Residue-level contacts at the interface:
Residue G196 in protein 1 interacts with residue K7 in protein 2 (closest heavy-atom distance 3.9 Å).
Residue W193 in protein 1 interacts with residue C14 in protein 2 (closest heavy-atom distance 3.9 Å).
Residue G175 in protein 1 interacts with residue K7 in protein 2 (closest heavy-atom distance 2.7 Å).
Residue S177 in protein 1 contacts residue S8 in protein 2 (closest heavy-atom distance 3.0 Å).
Residue W193 in protein 1 interacts with residue C4 in protein 2 (closest heavy-atom distance 3.4 Å).
Residue V205 in protein 1 is in contact with residue K7 in protein 2 (closest heavy-atom distance 4.7 Å).
Residue F24 in protein 1 interacts with residue K7 in protein 2 (closest heavy-atom distance 4.9 Å).
Residue W193 in protein 1 interacts with residue W5 in protein 2 (closest heavy-atom distance 3.5 Å).
Residue Q174 in protein 1 contacts residue S8 in protein 2 (closest heavy-atom distance 3.5 Å).
Residue W193 in protein 1 is in contact with residue K7 in protein 2 (closest heavy-atom distance 3.8 Å).
Residue Y42 in protein 1 interacts with residue K12 in protein 2 (closest heavy-atom distance 4.0 Å).
Residue S172 in protein 1 contacts residue K7 in protein 2 (closest heavy-atom distance 3.0 Å).
Residue Y206 in protein 1 interacts with residue K7 in protein 2 (closest heavy-atom distance 4.6 Å).
Residue C173 in protein 1 contacts residue K7 in protein 2 (closest heavy-atom distance 3.5 Å).
Residue G194 in protein 1 contacts residue G3 in protein 2 (closest heavy-atom distance 3.7 Å).
Residue S78 in protein 1 contacts residue C14 in protein 2 (closest heavy-atom distance 4.9 Å).
Residue G196 in protein 1 is in contact with residue G3 in protein 2 (closest heavy-atom distance 3.2 Å).
Residue Y22 in protein 1 contacts residue I9 in protein 2 (closest heavy-atom distance 4.0 Å).
Residue H40 in protein 1 interacts with residue K12 in protein 2 (closest heavy-atom distance 2.7 Å).
Residue N79 in protein 1 contacts residue C14 in protein 2 (closest heavy-atom distance 3.6 Å).
Residue C41 in protein 1 interacts with residue S8 in protein 2 (closest heavy-atom distance 4.6 Å).
Residue L81 in protein 1 is in contact with residue T6 in protein 2 (closest heavy-atom distance 3.5 Å).
Residue D176 in protein 1 is in contact with residue K7 in protein 2 (closest heavy-atom distance 3.3 Å).
Residue Q174 in protein 1 contacts residue P11 in protein 2 (closest heavy-atom distance 3.8 Å).
Residue D171 in protein 1 interacts with residue K7 in protein 2 (closest heavy-atom distance 3.2 Å).
Residue S177 in protein 1 is in contact with residue K7 in protein 2 (closest heavy-atom distance 2.6 Å).
Residue G194 in protein 1 is in contact with residue C14 in protein 2 (closest heavy-atom distance 4.8 Å).
Residue G194 in protein 1 contacts residue K7 in protein 2 (closest heavy-atom distance 4.0 Å).
Residue N79 in protein 1 contacts residue F15 in protein 2 (closest heavy-atom distance 2.9 Å).
Residue G194 in protein 1 contacts residue W5 in protein 2 (closest heavy-atom distance 3.1 Å).
Residue S192 in protein 1 interacts with residue W5 in protein 2 (closest heavy-atom distance 4.7 Å).
Residue L81 in protein 1 contacts residue C14 in protein 2 (closest heavy-atom distance 3.7 Å).
Residue C41 in protein 1 contacts residue K12 in protein 2 (closest heavy-atom distance 4.8 Å).
Residue Q155 in protein 1 interacts with residue G16 in protein 2 (closest heavy-atom distance 3.3 Å).
Residue G194 in protein 1 interacts with residue C4 in protein 2 (closest heavy-atom distance 3.8 Å).
Residue S78 in protein 1 contacts residue P13 in protein 2 (closest heavy-atom distance 3.9 Å).
Residue H40 in protein 1 interacts with residue S8 in protein 2 (closest heavy-atom distance 3.5 Å).
Residue H23 in protein 1 interacts with residue I9 in protein 2 (closest heavy-atom distance 3.7 Å).
Residue G175 in protein 1 contacts residue I9 in protein 2 (closest heavy-atom distance 3.6 Å).
Residue C25 in protein 1 interacts with residue S8 in protein 2 (closest heavy-atom distance 3.7 Å).
Residue S195 in protein 1 contacts residue C4 in protein 2 (closest heavy-atom distance 4.5 Å).
Residue Q174 in protein 1 contacts residue I9 in protein 2 (closest heavy-atom distance 4.0 Å).
Residue F24 in protein 1 interacts with residue I9 in protein 2 (closest heavy-atom distance 3.0 Å).
Residue Q174 in protein 1 contacts residue K7 in protein 2 (closest heavy-atom distance 3.4 Å).
Residue G175 in protein 1 is in contact with residue S8 in protein 2 (closest heavy-atom distance 4.0 Å).
Residue Q174 in protein 1 interacts with residue T6 in protein 2 (closest heavy-atom distance 2.9 Å).
Residue S192 in protein 1 interacts with residue T6 in protein 2 (closest heavy-atom distance 3.5 Å).
Residue C197 in protein 1 interacts with residue K7 in protein 2 (closest heavy-atom distance 4.6 Å).
Residue H40 in protein 1 contacts residue K7 in protein 2 (closest heavy-atom distance 3.9 Å).
Residue S195 in protein 1 contacts residue G3 in protein 2 (closest heavy-atom distance 3.3 Å).
Residue S192 in protein 1 interacts with residue K7 in protein 2 (closest heavy-atom distance 3.2 Å).
Residue Q174 in protein 1 contacts residue W5 in protein 2 (closest heavy-atom distance 4.0 Å).
Residue W193 in protein 1 is in contact with residue T6 in protein 2 (closest heavy-atom distance 4.0 Å).
Residue F24 in protein 1 is in contact with residue S8 in protein 2 (closest heavy-atom distance 3.7 Å).
Residue V191 in protein 1 is in contact with residue K7 in protein 2 (closest heavy-atom distance 4.0 Å).
Residue H40 in protein 1 interacts with residue T6 in protein 2 (closest heavy-atom distance 3.4 Å).
Residue G204 in protein 1 contacts residue K7 in protein 2 (closest heavy-atom distance 3.5 Å).
Residue Q155 in protein 1 interacts with residue C4 in protein 2 (closest heavy-atom distance 4.1 Å).
Residue Y131 in protein 1 is in contact with residue I9 in protein 2 (closest heavy-atom distance 3.6 Å).
Residue S177 in protein 1 is in contact with residue T6 in protein 2 (closest heavy-atom distance 4.1 Å).

The following describes two proteins that form a bound complex.

Sequence of protein 1:
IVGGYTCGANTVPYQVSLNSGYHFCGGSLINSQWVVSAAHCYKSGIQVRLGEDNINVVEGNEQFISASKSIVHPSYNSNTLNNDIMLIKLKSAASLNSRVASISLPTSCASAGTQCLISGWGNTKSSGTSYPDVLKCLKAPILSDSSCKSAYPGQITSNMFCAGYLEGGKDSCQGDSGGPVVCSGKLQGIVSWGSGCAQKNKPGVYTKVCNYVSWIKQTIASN

Sequence of protein 2:
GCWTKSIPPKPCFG